Sequence of chain A:
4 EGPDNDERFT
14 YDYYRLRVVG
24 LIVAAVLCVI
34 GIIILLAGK

Sequence of chain B:
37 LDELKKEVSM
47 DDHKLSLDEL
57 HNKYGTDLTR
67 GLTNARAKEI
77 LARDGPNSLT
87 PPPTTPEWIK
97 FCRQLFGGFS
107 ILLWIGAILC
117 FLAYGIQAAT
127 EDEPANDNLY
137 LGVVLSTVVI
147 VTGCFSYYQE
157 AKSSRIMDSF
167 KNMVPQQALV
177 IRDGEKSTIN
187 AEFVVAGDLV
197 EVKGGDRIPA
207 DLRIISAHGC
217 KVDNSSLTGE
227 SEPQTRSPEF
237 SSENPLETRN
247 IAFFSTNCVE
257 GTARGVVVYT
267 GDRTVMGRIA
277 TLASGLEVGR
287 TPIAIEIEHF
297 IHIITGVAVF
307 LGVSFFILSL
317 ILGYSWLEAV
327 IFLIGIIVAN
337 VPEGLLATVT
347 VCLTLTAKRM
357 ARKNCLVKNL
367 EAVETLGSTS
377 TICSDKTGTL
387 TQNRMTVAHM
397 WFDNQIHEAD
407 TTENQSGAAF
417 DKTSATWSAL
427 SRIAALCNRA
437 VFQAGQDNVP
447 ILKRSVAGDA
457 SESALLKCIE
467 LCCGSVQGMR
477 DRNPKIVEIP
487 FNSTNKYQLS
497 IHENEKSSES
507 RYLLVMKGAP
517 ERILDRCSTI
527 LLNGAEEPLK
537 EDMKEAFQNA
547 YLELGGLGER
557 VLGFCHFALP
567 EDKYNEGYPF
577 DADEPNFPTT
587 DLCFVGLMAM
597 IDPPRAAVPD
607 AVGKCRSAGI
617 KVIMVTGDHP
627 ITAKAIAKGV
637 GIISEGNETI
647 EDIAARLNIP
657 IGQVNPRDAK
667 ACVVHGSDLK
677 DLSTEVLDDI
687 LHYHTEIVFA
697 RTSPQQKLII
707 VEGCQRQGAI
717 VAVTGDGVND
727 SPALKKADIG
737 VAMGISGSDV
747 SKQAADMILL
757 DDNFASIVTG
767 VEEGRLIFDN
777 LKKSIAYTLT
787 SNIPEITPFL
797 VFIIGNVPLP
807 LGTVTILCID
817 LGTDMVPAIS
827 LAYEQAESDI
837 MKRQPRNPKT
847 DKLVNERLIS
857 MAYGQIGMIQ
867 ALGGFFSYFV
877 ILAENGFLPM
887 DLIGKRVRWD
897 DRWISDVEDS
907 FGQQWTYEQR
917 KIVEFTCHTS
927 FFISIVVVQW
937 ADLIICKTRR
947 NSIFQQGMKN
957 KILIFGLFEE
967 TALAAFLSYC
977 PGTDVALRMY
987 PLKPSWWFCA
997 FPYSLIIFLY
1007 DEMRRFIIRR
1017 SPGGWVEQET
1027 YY

This data describes a binding interaction between two proteins.

Contacts between the two chains:
Residue E965 in chain B contacts residue L30 in chain A (closest heavy-atom distance 4.0 Å).
Residue P990 in chain B contacts residue L19 in chain A (closest heavy-atom distance 3.7 Å).
Residue F964 in chain B interacts with residue C31 in chain A (closest heavy-atom distance 4.9 Å).
Residue P977 in chain B contacts residue R20 in chain A (closest heavy-atom distance 3.9 Å).
Residue P987 in chain B is in contact with residue R20 in chain A (closest heavy-atom distance 3.9 Å).
Residue L988 in chain B contacts residue L19 in chain A (closest heavy-atom distance 3.4 Å).
Residue F964 in chain B contacts residue I33 in chain A (closest heavy-atom distance 3.5 Å).
Residue G978 in chain B is in contact with residue R20 in chain A (closest heavy-atom distance 4.8 Å).
Residue P987 in chain B contacts residue Y16 in chain A (closest heavy-atom distance 3.9 Å).
Residue Y975 in chain B contacts residue L19 in chain A (closest heavy-atom distance 3.9 Å).
Residue F964 in chain B is in contact with residue G34 in chain A (closest heavy-atom distance 3.9 Å).
Residue E965 in chain B is in contact with residue I35 in chain A (closest heavy-atom distance 3.6 Å).
Residue P990 in chain B interacts with residue Y14 in chain A (closest heavy-atom distance 3.8 Å).
Residue F972 in chain B contacts residue A27 in chain A (closest heavy-atom distance 3.9 Å).
Residue Y975 in chain B contacts residue G23 in chain A (closest heavy-atom distance 3.5 Å).
Residue A968 in chain B interacts with residue C31 in chain A (closest heavy-atom distance 4.0 Å).
Residue F964 in chain B is in contact with residue L30 in chain A (closest heavy-atom distance 3.5 Å).
Residue A968 in chain B contacts residue A27 in chain A (closest heavy-atom distance 3.2 Å).
Residue C976 in chain B contacts residue L24 in chain A (closest heavy-atom distance 3.7 Å).
Residue T967 in chain B interacts with residue L30 in chain A (closest heavy-atom distance 3.8 Å).
Residue K957 in chain B contacts residue L38 in chain A (closest heavy-atom distance 4.6 Å).
Residue Y975 in chain B is in contact with residue R20 in chain A (closest heavy-atom distance 3.4 Å).
Residue K989 in chain B is in contact with residue Y14 in chain A (closest heavy-atom distance 3.4 Å).
Residue F964 in chain B contacts residue I37 in chain A (closest heavy-atom distance 4.0 Å).
Residue A971 in chain B is in contact with residue G23 in chain A (closest heavy-atom distance 4.2 Å).
Residue F972 in chain B contacts residue L24 in chain A (closest heavy-atom distance 3.8 Å).
Residue K957 in chain B is in contact with residue I37 in chain A (closest heavy-atom distance 3.9 Å).
Residue P987 in chain B is in contact with residue L19 in chain A (closest heavy-atom distance 4.4 Å).
Residue E965 in chain B is in contact with residue C31 in chain A (closest heavy-atom distance 3.0 Å).
Residue F961 in chain B is in contact with residue I35 in chain A (closest heavy-atom distance 4.0 Å).
Residue A971 in chain B contacts residue A27 in chain A (closest heavy-atom distance 3.8 Å).
Residue D980 in chain B contacts residue R20 in chain A (closest heavy-atom distance 4.0 Å).
Residue F961 in chain B contacts residue I37 in chain A (closest heavy-atom distance 4.9 Å).
Residue Y975 in chain B contacts residue L24 in chain A (closest heavy-atom distance 4.0 Å).
Residue E965 in chain B interacts with residue G34 in chain A (closest heavy-atom distance 3.3 Å).
Residue P977 in chain B interacts with residue L24 in chain A (closest heavy-atom distance 4.0 Å).
Residue F961 in chain B contacts residue L38 in chain A (closest heavy-atom distance 3.6 Å).
Residue K989 in chain B is in contact with residue Y16 in chain A (closest heavy-atom distance 3.4 Å).
Residue I958 in chain B interacts with residue K42 in chain A (closest heavy-atom distance 4.8 Å).
Residue I958 in chain B interacts with residue L38 in chain A (closest heavy-atom distance 3.4 Å).
Residue K989 in chain B is in contact with residue L19 in chain A (closest heavy-atom distance 4.1 Å).
Residue I960 in chain B contacts residue I37 in chain A (closest heavy-atom distance 3.8 Å).
Residue C976 in chain B is in contact with residue R20 in chain A (closest heavy-atom distance 4.7 Å).
Residue A968 in chain B contacts residue L30 in chain A (closest heavy-atom distance 4.1 Å).
Residue F961 in chain B is in contact with residue G34 in chain A (closest heavy-atom distance 3.1 Å).
Residue S974 in chain B is in contact with residue R20 in chain A (closest heavy-atom distance 5.0 Å).